Sequence of chain A:
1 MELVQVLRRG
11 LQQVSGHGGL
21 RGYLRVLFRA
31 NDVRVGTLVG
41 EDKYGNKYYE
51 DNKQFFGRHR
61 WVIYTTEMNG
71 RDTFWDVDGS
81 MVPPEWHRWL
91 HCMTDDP

These two protein chains interact to form a complex.

Contacts between the two chains:
Residue R202 in chain B is in contact with residue D72 in chain A (closest heavy-atom distance 4.4 Å).
Residue Y195 in chain B contacts residue W75 in chain A (closest heavy-atom distance 3.4 Å).
Residue K205 in chain B contacts residue D72 in chain A (closest heavy-atom distance 3.5 Å).
Residue K205 in chain B interacts with residue R71 in chain A (closest heavy-atom distance 4.4 Å).
Residue R202 in chain B is in contact with residue D76 in chain A (closest heavy-atom distance 5.0 Å).
Residue E191 in chain B contacts residue R88 in chain A (closest heavy-atom distance 5.0 Å).
Residue R202 in chain B interacts with residue F74 in chain A (closest heavy-atom distance 3.1 Å).
Residue R103 in chain B is in contact with residue D51 in chain A (closest heavy-atom distance 4.4 Å).
Residue Y195 in chain B is in contact with residue D76 in chain A (closest heavy-atom distance 3.7 Å).
Residue R202 in chain B interacts with residue W75 in chain A (closest heavy-atom distance 3.6 Å).
Residue R202 in chain B contacts residue T73 in chain A (closest heavy-atom distance 4.0 Å).

Sequence of chain B:
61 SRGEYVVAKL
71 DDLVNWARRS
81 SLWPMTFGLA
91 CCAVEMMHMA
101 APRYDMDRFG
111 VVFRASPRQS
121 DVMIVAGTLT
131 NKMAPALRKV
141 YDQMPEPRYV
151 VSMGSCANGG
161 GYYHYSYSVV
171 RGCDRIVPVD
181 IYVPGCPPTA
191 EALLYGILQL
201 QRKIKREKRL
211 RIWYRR